Contacts between the two chains:
Residue R1057 in protein 2 contacts residue V101 in protein 1 (closest heavy-atom distance 3.1 Å).
Residue G1089 in protein 2 contacts residue H66 in protein 1 (closest heavy-atom distance 3.5 Å).
Residue R1045 in protein 2 is in contact with residue R24 in protein 1 (closest heavy-atom distance 3.3 Å).
Residue R1075 in protein 2 interacts with residue T18 in protein 1 (closest heavy-atom distance 3.5 Å).
Residue K998 in protein 2 is in contact with residue W19 in protein 1 (closest heavy-atom distance 3.3 Å).
Residue A1072 in protein 2 interacts with residue T18 in protein 1 (closest heavy-atom distance 3.9 Å).
Residue V1050 in protein 2 interacts with residue Q74 in protein 1 (closest heavy-atom distance 2.9 Å).
Residue K1086 in protein 2 is in contact with residue Q67 in protein 1 (closest heavy-atom distance 3.6 Å).
Residue K1086 in protein 2 is in contact with residue H66 in protein 1 (closest heavy-atom distance 3.6 Å).
Residue N1002 in protein 2 is in contact with residue G22 in protein 1 (closest heavy-atom distance 3.8 Å).
Residue R1075 in protein 2 interacts with residue P16 in protein 1 (closest heavy-atom distance 2.7 Å).
Residue I1118 in protein 2 is in contact with residue T15 in protein 1 (closest heavy-atom distance 3.1 Å).
Residue Y1157 in protein 2 interacts with residue I14 in protein 1 (closest heavy-atom distance 3.5 Å).
Residue S1051 in protein 2 is in contact with residue Y78 in protein 1 (closest heavy-atom distance 3.6 Å).
Residue S1124 in protein 2 is in contact with residue R46 in protein 1 (closest heavy-atom distance 3.4 Å).
Residue E1121 in protein 2 contacts residue R46 in protein 1 (closest heavy-atom distance 3.2 Å).
Residue R1041 in protein 2 contacts residue A23 in protein 1 (closest heavy-atom distance 3.8 Å).
Residue R1045 in protein 2 contacts residue A23 in protein 1 (closest heavy-atom distance 3.8 Å).
Residue E1160 in protein 2 contacts residue K38 in protein 1 (closest heavy-atom distance 2.9 Å).
Residue R1041 in protein 2 contacts residue G22 in protein 1 (closest heavy-atom distance 3.2 Å).
Residue I1158 in protein 2 contacts residue K38 in protein 1 (closest heavy-atom distance 3.2 Å).
Residue A1052 in protein 2 interacts with residue Q74 in protein 1 (closest heavy-atom distance 3.0 Å).
Residue T1122 in protein 2 is in contact with residue T12 in protein 1 (closest heavy-atom distance 3.9 Å).
Residue S1051 in protein 2 interacts with residue Q74 in protein 1 (closest heavy-atom distance 3.4 Å).
Residue A1087 in protein 2 contacts residue Q74 in protein 1 (closest heavy-atom distance 3.7 Å).
Residue V1050 in protein 2 contacts residue Y78 in protein 1 (closest heavy-atom distance 3.5 Å).
Residue E1121 in protein 2 is in contact with residue I14 in protein 1 (closest heavy-atom distance 3.7 Å).
Residue Y1049 in protein 2 contacts residue V90 in protein 1 (closest heavy-atom distance 3.4 Å).
Residue A1047 in protein 2 contacts residue Q74 in protein 1 (closest heavy-atom distance 2.6 Å).
Residue K1014 in protein 2 interacts with residue Q98 in protein 1 (closest heavy-atom distance 3.4 Å).
Residue E1048 in protein 2 is in contact with residue A84 in protein 1 (closest heavy-atom distance 3.7 Å).
Residue Y1083 in protein 2 interacts with residue V13 in protein 1 (closest heavy-atom distance 3.0 Å).
Residue N1079 in protein 2 is in contact with residue T15 in protein 1 (closest heavy-atom distance 2.4 Å).
Residue E1048 in protein 2 is in contact with residue I82 in protein 1 (closest heavy-atom distance 3.5 Å).
Residue Y1083 in protein 2 interacts with residue N25 in protein 1 (closest heavy-atom distance 3.6 Å).
Residue I1118 in protein 2 contacts residue I14 in protein 1 (closest heavy-atom distance 3.9 Å).
Residue M1161 in protein 2 interacts with residue S42 in protein 1 (closest heavy-atom distance 3.6 Å).
Residue D1037 in protein 2 contacts residue W19 in protein 1 (closest heavy-atom distance 3.6 Å).
Residue D1015 in protein 2 interacts with residue Y96 in protein 1 (closest heavy-atom distance 3.6 Å).
Residue R1045 in protein 2 interacts with residue E7 in protein 1 (closest heavy-atom distance 3.4 Å).
Residue P1012 in protein 2 is in contact with residue Y96 in protein 1 (closest heavy-atom distance 3.6 Å).
Residue R1053 in protein 2 interacts with residue S100 in protein 1 (closest heavy-atom distance 2.7 Å).
Residue N1079 in protein 2 contacts residue D17 in protein 1 (closest heavy-atom distance 3.3 Å).
Residue E1160 in protein 2 is in contact with residue N37 in protein 1 (closest heavy-atom distance 3.1 Å).
Residue R1045 in protein 2 interacts with residue V2 in protein 1 (closest heavy-atom distance 3.2 Å).
Residue K1014 in protein 2 contacts residue L91 in protein 1 (closest heavy-atom distance 3.9 Å).
Residue D1044 in protein 2 interacts with residue L10 in protein 1 (closest heavy-atom distance 3.5 Å).
Residue H1007 in protein 2 is in contact with residue V2 in protein 1 (closest heavy-atom distance 3.0 Å).
Residue Y1083 in protein 2 interacts with residue D17 in protein 1 (closest heavy-atom distance 3.4 Å).
Residue I1118 in protein 2 contacts residue V13 in protein 1 (closest heavy-atom distance 3.3 Å).
Residue N1002 in protein 2 interacts with residue D21 in protein 1 (closest heavy-atom distance 2.8 Å).
Residue N1079 in protein 2 is in contact with residue V13 in protein 1 (closest heavy-atom distance 3.7 Å).
Residue R1041 in protein 2 interacts with residue W19 in protein 1 (closest heavy-atom distance 3.1 Å).
Residue N1079 in protein 2 interacts with residue P16 in protein 1 (closest heavy-atom distance 3.1 Å).
Residue Y1157 in protein 2 is in contact with residue K38 in protein 1 (closest heavy-atom distance 3.7 Å).
Residue E1048 in protein 2 contacts residue Y78 in protein 1 (closest heavy-atom distance 3.7 Å).
Residue E1048 in protein 2 interacts with residue V2 in protein 1 (closest heavy-atom distance 2.8 Å).
Residue R1041 in protein 2 contacts residue D21 in protein 1 (closest heavy-atom distance 2.8 Å).
Residue N1002 in protein 2 is in contact with residue W19 in protein 1 (closest heavy-atom distance 3.4 Å).
Residue R1045 in protein 2 contacts residue G22 in protein 1 (closest heavy-atom distance 2.4 Å).

Sequence of protein 1:
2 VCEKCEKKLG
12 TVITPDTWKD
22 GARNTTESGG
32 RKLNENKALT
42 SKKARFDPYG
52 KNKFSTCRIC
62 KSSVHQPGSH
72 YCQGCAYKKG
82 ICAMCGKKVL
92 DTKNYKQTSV

Sequence of protein 2:
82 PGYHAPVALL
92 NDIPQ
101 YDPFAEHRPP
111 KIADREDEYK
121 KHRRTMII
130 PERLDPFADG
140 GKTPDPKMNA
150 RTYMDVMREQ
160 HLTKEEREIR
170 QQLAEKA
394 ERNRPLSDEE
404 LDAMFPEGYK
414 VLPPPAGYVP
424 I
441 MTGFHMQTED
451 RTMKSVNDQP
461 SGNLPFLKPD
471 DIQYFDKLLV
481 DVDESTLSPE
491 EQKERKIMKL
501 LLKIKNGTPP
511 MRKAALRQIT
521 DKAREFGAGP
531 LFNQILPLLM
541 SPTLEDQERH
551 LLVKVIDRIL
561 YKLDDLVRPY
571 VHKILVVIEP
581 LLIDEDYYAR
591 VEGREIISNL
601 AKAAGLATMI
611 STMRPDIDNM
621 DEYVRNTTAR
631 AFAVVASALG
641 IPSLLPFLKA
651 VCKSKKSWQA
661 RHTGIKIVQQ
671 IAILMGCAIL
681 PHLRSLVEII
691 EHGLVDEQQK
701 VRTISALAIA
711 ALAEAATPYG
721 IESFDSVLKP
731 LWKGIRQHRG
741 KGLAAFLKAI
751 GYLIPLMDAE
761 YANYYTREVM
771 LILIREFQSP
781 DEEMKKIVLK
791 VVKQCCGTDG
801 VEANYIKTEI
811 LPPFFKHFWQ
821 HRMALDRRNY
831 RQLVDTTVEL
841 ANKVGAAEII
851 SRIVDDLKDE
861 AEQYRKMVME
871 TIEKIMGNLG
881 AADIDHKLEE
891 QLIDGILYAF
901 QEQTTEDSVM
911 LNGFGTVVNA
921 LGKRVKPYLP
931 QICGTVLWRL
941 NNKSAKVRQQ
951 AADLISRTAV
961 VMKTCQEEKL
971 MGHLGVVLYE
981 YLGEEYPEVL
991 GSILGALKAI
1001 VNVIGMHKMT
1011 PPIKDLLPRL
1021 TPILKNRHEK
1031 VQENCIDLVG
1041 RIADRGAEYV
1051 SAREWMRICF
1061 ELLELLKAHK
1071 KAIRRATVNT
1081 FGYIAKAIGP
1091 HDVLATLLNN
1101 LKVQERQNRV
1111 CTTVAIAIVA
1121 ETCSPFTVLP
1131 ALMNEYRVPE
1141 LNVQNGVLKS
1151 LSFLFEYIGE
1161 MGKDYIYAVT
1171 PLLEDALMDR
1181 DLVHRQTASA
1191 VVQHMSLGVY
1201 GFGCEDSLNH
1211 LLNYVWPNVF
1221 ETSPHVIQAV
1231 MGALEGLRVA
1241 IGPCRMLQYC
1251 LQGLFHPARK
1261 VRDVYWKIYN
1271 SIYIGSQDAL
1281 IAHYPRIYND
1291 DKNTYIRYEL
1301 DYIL

The following describes two proteins that form a bound complex.